These two protein chains interact to form a complex.

Sequence of protein 2:
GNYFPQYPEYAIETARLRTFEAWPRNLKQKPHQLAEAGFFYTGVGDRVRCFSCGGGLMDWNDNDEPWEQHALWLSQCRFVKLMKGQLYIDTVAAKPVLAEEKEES

Sequence of protein 1:
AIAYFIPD

Residue-level contacts at the interface:
Residue E114 in protein 2 is in contact with residue A1 in protein 1 (closest heavy-atom distance 3.0 Å).
Residue C66 in protein 2 contacts residue P7 in protein 1 (closest heavy-atom distance 3.1 Å).
Residue L87 in protein 2 is in contact with residue P7 in protein 1 (closest heavy-atom distance 3.4 Å).
Residue D77 in protein 2 is in contact with residue A1 in protein 1 (closest heavy-atom distance 2.7 Å).
Residue R62 in protein 2 contacts residue Y4 in protein 1 (closest heavy-atom distance 3.2 Å).
Residue T55 in protein 2 contacts residue Y4 in protein 1 (closest heavy-atom distance 3.5 Å).
Residue C66 in protein 2 contacts residue F5 in protein 1 (closest heavy-atom distance 5.0 Å).
Residue D72 in protein 2 contacts residue I2 in protein 1 (closest heavy-atom distance 3.1 Å).
Residue G69 in protein 2 is in contact with residue A3 in protein 1 (closest heavy-atom distance 3.2 Å).
Residue V61 in protein 2 is in contact with residue Y4 in protein 1 (closest heavy-atom distance 3.8 Å).
Residue L87 in protein 2 interacts with residue F5 in protein 1 (closest heavy-atom distance 4.2 Å).
Residue N74 in protein 2 is in contact with residue A1 in protein 1 (closest heavy-atom distance 3.7 Å).
Residue W86 in protein 2 contacts residue I2 in protein 1 (closest heavy-atom distance 4.4 Å).
Residue G69 in protein 2 contacts residue Y4 in protein 1 (closest heavy-atom distance 2.9 Å).
Residue W86 in protein 2 is in contact with residue I6 in protein 1 (closest heavy-atom distance 4.0 Å).
Residue R62 in protein 2 interacts with residue F5 in protein 1 (closest heavy-atom distance 4.0 Å).
Residue G68 in protein 2 interacts with residue I6 in protein 1 (closest heavy-atom distance 4.9 Å).
Residue G68 in protein 2 is in contact with residue P7 in protein 1 (closest heavy-atom distance 3.8 Å).
Residue W86 in protein 2 contacts residue A1 in protein 1 (closest heavy-atom distance 3.1 Å).
Residue G67 in protein 2 contacts residue P7 in protein 1 (closest heavy-atom distance 4.5 Å).
Residue M71 in protein 2 is in contact with residue I2 in protein 1 (closest heavy-atom distance 2.9 Å).
Residue L70 in protein 2 interacts with residue Y4 in protein 1 (closest heavy-atom distance 3.4 Å).
Residue G69 in protein 2 is in contact with residue I2 in protein 1 (closest heavy-atom distance 4.1 Å).
Residue M71 in protein 2 is in contact with residue A1 in protein 1 (closest heavy-atom distance 3.2 Å).
Residue M71 in protein 2 is in contact with residue Y4 in protein 1 (closest heavy-atom distance 3.6 Å).
Residue L70 in protein 2 is in contact with residue A1 in protein 1 (closest heavy-atom distance 4.6 Å).
Residue W86 in protein 2 contacts residue A3 in protein 1 (closest heavy-atom distance 3.9 Å).
Residue Q82 in protein 2 contacts residue A1 in protein 1 (closest heavy-atom distance 3.1 Å).
Residue G68 in protein 2 is in contact with residue F5 in protein 1 (closest heavy-atom distance 3.4 Å).
Residue G67 in protein 2 interacts with residue F5 in protein 1 (closest heavy-atom distance 3.1 Å).
Residue L70 in protein 2 is in contact with residue A3 in protein 1 (closest heavy-atom distance 3.6 Å).
Residue R60 in protein 2 contacts residue Y4 in protein 1 (closest heavy-atom distance 3.4 Å).
Residue L87 in protein 2 contacts residue I6 in protein 1 (closest heavy-atom distance 4.2 Å).
Residue G69 in protein 2 interacts with residue F5 in protein 1 (closest heavy-atom distance 2.8 Å).
Residue W73 in protein 2 is in contact with residue A1 in protein 1 (closest heavy-atom distance 4.0 Å).
Residue D72 in protein 2 contacts residue A1 in protein 1 (closest heavy-atom distance 3.3 Å).
Residue L70 in protein 2 contacts residue I2 in protein 1 (closest heavy-atom distance 3.4 Å).